Contacts between the two chains:
Residue I96 in protein 1 contacts residue I22 in protein 2 (closest heavy-atom distance 3.7 Å).
Residue T92 in protein 1 is in contact with residue I22 in protein 2 (closest heavy-atom distance 3.7 Å).
Residue P91 in protein 1 interacts with residue N25 in protein 2 (closest heavy-atom distance 2.7 Å).
Residue Y157 in protein 1 contacts residue P7 in protein 2 (closest heavy-atom distance 3.8 Å).
Residue N131 in protein 1 contacts residue C11 in protein 2 (closest heavy-atom distance 4.1 Å).
Residue N129 in protein 1 contacts residue T14 in protein 2 (closest heavy-atom distance 3.2 Å).
Residue N139 in protein 1 is in contact with residue R15 in protein 2 (closest heavy-atom distance 4.0 Å).
Residue L37 in protein 1 interacts with residue G4 in protein 2 (closest heavy-atom distance 4.0 Å).
Residue P132 in protein 1 contacts residue C11 in protein 2 (closest heavy-atom distance 3.9 Å).
Residue N129 in protein 1 interacts with residue R15 in protein 2 (closest heavy-atom distance 2.9 Å).
Residue Y108 in protein 1 is in contact with residue M16 in protein 2 (closest heavy-atom distance 3.6 Å).
Residue P90 in protein 1 is in contact with residue L24 in protein 2 (closest heavy-atom distance 3.5 Å).
Residue N131 in protein 1 is in contact with residue T13 in protein 2 (closest heavy-atom distance 3.1 Å).
Residue N131 in protein 1 is in contact with residue F12 in protein 2 (closest heavy-atom distance 3.2 Å).
Residue Y48 in protein 1 contacts residue P7 in protein 2 (closest heavy-atom distance 3.7 Å).
Residue A160 in protein 1 contacts residue G4 in protein 2 (closest heavy-atom distance 3.7 Å).
Residue Q47 in protein 1 contacts residue K1 in protein 2 (closest heavy-atom distance 3.7 Å).
Residue Y142 in protein 1 contacts residue A9 in protein 2 (closest heavy-atom distance 3.8 Å).
Residue P91 in protein 1 contacts residue L24 in protein 2 (closest heavy-atom distance 3.5 Å).
Residue N131 in protein 1 interacts with residue R15 in protein 2 (closest heavy-atom distance 3.4 Å).
Residue Y48 in protein 1 interacts with residue K1 in protein 2 (closest heavy-atom distance 3.9 Å).
Residue P94 in protein 1 is in contact with residue I22 in protein 2 (closest heavy-atom distance 3.7 Å).
Residue T92 in protein 1 interacts with residue N25 in protein 2 (closest heavy-atom distance 3.6 Å).
Residue K141 in protein 1 interacts with residue R15 in protein 2 (closest heavy-atom distance 3.5 Å).
Residue Y157 in protein 1 interacts with residue A9 in protein 2 (closest heavy-atom distance 2.9 Å).
Residue E93 in protein 1 contacts residue C23 in protein 2 (closest heavy-atom distance 3.0 Å).
Residue P256 in protein 1 interacts with residue D2 in protein 2 (closest heavy-atom distance 3.3 Å).
Residue N111 in protein 1 is in contact with residue M16 in protein 2 (closest heavy-atom distance 3.8 Å).
Residue E93 in protein 1 contacts residue I22 in protein 2 (closest heavy-atom distance 3.9 Å).
Residue Y140 in protein 1 is in contact with residue R15 in protein 2 (closest heavy-atom distance 2.7 Å).
Residue E162 in protein 1 is in contact with residue I3 in protein 2 (closest heavy-atom distance 3.5 Å).
Residue K134 in protein 1 interacts with residue C11 in protein 2 (closest heavy-atom distance 3.9 Å).
Residue T92 in protein 1 contacts residue L24 in protein 2 (closest heavy-atom distance 3.6 Å).
Residue G128 in protein 1 is in contact with residue R15 in protein 2 (closest heavy-atom distance 2.9 Å).
Residue E93 in protein 1 interacts with residue N25 in protein 2 (closest heavy-atom distance 3.7 Å).
Residue P256 in protein 1 is in contact with residue I3 in protein 2 (closest heavy-atom distance 4.0 Å).
Residue Y142 in protein 1 interacts with residue F12 in protein 2 (closest heavy-atom distance 3.5 Å).
Residue V114 in protein 1 contacts residue M16 in protein 2 (closest heavy-atom distance 3.5 Å).
Residue P132 in protein 1 contacts residue A9 in protein 2 (closest heavy-atom distance 3.6 Å).
Residue Y48 in protein 1 is in contact with residue G6 in protein 2 (closest heavy-atom distance 3.7 Å).
Residue A160 in protein 1 contacts residue I3 in protein 2 (closest heavy-atom distance 3.4 Å).
Residue P132 in protein 1 interacts with residue F12 in protein 2 (closest heavy-atom distance 3.7 Å).
Residue N163 in protein 1 is in contact with residue I3 in protein 2 (closest heavy-atom distance 4.0 Å).
Residue Y157 in protein 1 is in contact with residue V8 in protein 2 (closest heavy-atom distance 3.8 Å).
Residue V43 in protein 1 contacts residue P7 in protein 2 (closest heavy-atom distance 3.9 Å).
Residue Y48 in protein 1 is in contact with residue A5 in protein 2 (closest heavy-atom distance 3.2 Å).
Residue N129 in protein 1 is in contact with residue M16 in protein 2 (closest heavy-atom distance 2.8 Å).
Residue L37 in protein 1 contacts residue I3 in protein 2 (closest heavy-atom distance 3.5 Å).
Residue P94 in protein 1 contacts residue Q20 in protein 2 (closest heavy-atom distance 3.8 Å).
Residue N129 in protein 1 contacts residue T13 in protein 2 (closest heavy-atom distance 3.5 Å).
Residue T92 in protein 1 contacts residue C23 in protein 2 (closest heavy-atom distance 3.4 Å).
Residue R49 in protein 1 interacts with residue K1 in protein 2 (closest heavy-atom distance 3.4 Å).
Residue M130 in protein 1 contacts residue T14 in protein 2 (closest heavy-atom distance 4.1 Å).
Residue S138 in protein 1 contacts residue R15 in protein 2 (closest heavy-atom distance 2.7 Å).
Residue F89 in protein 1 is in contact with residue F12 in protein 2 (closest heavy-atom distance 3.5 Å).
Residue Y140 in protein 1 interacts with residue P7 in protein 2 (closest heavy-atom distance 3.7 Å).
Residue M130 in protein 1 interacts with residue R15 in protein 2 (closest heavy-atom distance 3.7 Å).
Residue R49 in protein 1 interacts with residue D2 in protein 2 (closest heavy-atom distance 2.8 Å).
Residue Q255 in protein 1 contacts residue I3 in protein 2 (closest heavy-atom distance 3.3 Å).
Residue F107 in protein 1 contacts residue Q20 in protein 2 (closest heavy-atom distance 3.6 Å).

Sequence of protein 2:
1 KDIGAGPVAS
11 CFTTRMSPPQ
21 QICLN

This data describes a binding interaction between two proteins.

Sequence of protein 1:
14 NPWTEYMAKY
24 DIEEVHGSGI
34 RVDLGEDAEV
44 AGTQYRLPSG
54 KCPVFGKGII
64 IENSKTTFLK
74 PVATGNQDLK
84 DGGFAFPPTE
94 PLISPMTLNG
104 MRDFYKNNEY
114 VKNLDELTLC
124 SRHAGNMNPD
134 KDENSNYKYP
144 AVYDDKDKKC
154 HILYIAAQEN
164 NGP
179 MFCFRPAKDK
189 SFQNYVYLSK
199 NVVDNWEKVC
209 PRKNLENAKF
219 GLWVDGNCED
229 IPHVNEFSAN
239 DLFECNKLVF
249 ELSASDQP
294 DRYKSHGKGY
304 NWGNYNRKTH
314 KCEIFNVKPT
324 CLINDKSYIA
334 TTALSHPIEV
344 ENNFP